Sequence of the second protein:
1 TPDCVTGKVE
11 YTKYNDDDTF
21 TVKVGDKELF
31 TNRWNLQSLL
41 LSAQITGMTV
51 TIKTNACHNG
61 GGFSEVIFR

Contacts between the two chains:
Residue K8 in the second protein contacts residue R69 in the first protein (closest heavy-atom distance 4.9 Å).
Residue R69 in the second protein is in contact with residue K8 in the first protein (closest heavy-atom distance 4.9 Å).

Sequence of the first protein:
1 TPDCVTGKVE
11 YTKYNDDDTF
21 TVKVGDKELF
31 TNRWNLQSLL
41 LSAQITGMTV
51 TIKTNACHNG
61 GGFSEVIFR

These two protein chains interact to form a complex.